Sequence of chain A:
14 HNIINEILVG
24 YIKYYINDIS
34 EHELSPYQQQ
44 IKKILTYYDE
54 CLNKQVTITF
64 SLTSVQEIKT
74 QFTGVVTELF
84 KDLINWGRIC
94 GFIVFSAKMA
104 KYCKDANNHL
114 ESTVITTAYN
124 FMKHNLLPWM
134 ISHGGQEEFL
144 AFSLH

Sequence of chain B:
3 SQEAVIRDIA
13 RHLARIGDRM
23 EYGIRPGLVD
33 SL

Contacts between the two chains:
Residue L55 in chain A contacts residue H14 in chain B (closest heavy-atom distance 4.0 Å).
Residue G90 in chain A interacts with residue E23 in chain B (closest heavy-atom distance 3.2 Å).
Residue F98 in chain A contacts residue L15 in chain B (closest heavy-atom distance 4.0 Å).
Residue Q58 in chain A interacts with residue H14 in chain B (closest heavy-atom distance 4.5 Å).
Residue V59 in chain A interacts with residue H14 in chain B (closest heavy-atom distance 3.4 Å).
Residue L82 in chain A is in contact with residue L15 in chain B (closest heavy-atom distance 4.0 Å).
Residue Y50 in chain A contacts residue M22 in chain B (closest heavy-atom distance 4.2 Å).
Residue E81 in chain A is in contact with residue R9 in chain B (closest heavy-atom distance 3.4 Å).
Residue Y51 in chain A is in contact with residue A16 in chain B (closest heavy-atom distance 4.6 Å).
Residue G77 in chain A contacts residue I8 in chain B (closest heavy-atom distance 3.5 Å).
Residue F145 in chain A is in contact with residue G19 in chain B (closest heavy-atom distance 4.8 Å).
Residue L86 in chain A is in contact with residue Y24 in chain B (closest heavy-atom distance 3.4 Å).
Residue G94 in chain A interacts with residue L15 in chain B (closest heavy-atom distance 3.8 Å).
Residue Q74 in chain A interacts with residue Q4 in chain B (closest heavy-atom distance 3.9 Å).
Residue R91 in chain A is in contact with residue A16 in chain B (closest heavy-atom distance 4.0 Å).
Residue V78 in chain A contacts residue A12 in chain B (closest heavy-atom distance 3.6 Å).
Residue G90 in chain A is in contact with residue L15 in chain B (closest heavy-atom distance 4.7 Å).
Residue Q74 in chain A interacts with residue I8 in chain B (closest heavy-atom distance 4.0 Å).
Residue N88 in chain A interacts with residue E23 in chain B (closest heavy-atom distance 3.5 Å).
Residue Y51 in chain A interacts with residue G19 in chain B (closest heavy-atom distance 3.8 Å).
Residue N88 in chain A interacts with residue G19 in chain B (closest heavy-atom distance 4.3 Å).
Residue R91 in chain A contacts residue D20 in chain B (closest heavy-atom distance 3.0 Å).
Residue I47 in chain A is in contact with residue M22 in chain B (closest heavy-atom distance 3.5 Å).
Residue V78 in chain A is in contact with residue L15 in chain B (closest heavy-atom distance 3.6 Å).
Residue W89 in chain A interacts with residue E23 in chain B (closest heavy-atom distance 3.8 Å).
Residue G90 in chain A interacts with residue D20 in chain B (closest heavy-atom distance 4.9 Å).
Residue C54 in chain A contacts residue I18 in chain B (closest heavy-atom distance 4.1 Å).
Residue V78 in chain A is in contact with residue I11 in chain B (closest heavy-atom distance 3.8 Å).
Residue G90 in chain A is in contact with residue G19 in chain B (closest heavy-atom distance 3.3 Å).
Residue F145 in chain A is in contact with residue E23 in chain B (closest heavy-atom distance 3.6 Å).
Residue Y51 in chain A contacts residue H14 in chain B (closest heavy-atom distance 4.3 Å).
Residue R91 in chain A interacts with residue L15 in chain B (closest heavy-atom distance 4.8 Å).
Residue T73 in chain A contacts residue I8 in chain B (closest heavy-atom distance 4.7 Å).
Residue N88 in chain A interacts with residue D20 in chain B (closest heavy-atom distance 2.9 Å).
Residue Q58 in chain A interacts with residue I18 in chain B (closest heavy-atom distance 3.5 Å).
Residue Q58 in chain A interacts with residue R13 in chain B (closest heavy-atom distance 4.9 Å).
Residue L55 in chain A is in contact with residue L15 in chain B (closest heavy-atom distance 3.9 Å).
Residue Y51 in chain A contacts residue L15 in chain B (closest heavy-atom distance 2.7 Å).
Residue I61 in chain A is in contact with residue I11 in chain B (closest heavy-atom distance 3.9 Å).
Residue N88 in chain A contacts residue Y24 in chain B (closest heavy-atom distance 3.6 Å).
Residue L82 in chain A contacts residue A12 in chain B (closest heavy-atom distance 4.2 Å).
Residue L55 in chain A contacts residue I18 in chain B (closest heavy-atom distance 3.6 Å).
Residue V78 in chain A contacts residue I8 in chain B (closest heavy-atom distance 3.7 Å).
Residue L82 in chain A is in contact with residue A16 in chain B (closest heavy-atom distance 3.7 Å).
Residue F145 in chain A contacts residue M22 in chain B (closest heavy-atom distance 3.5 Å).
Residue F98 in chain A is in contact with residue I11 in chain B (closest heavy-atom distance 4.1 Å).
Residue C93 in chain A contacts residue M22 in chain B (closest heavy-atom distance 4.1 Å).
Residue E81 in chain A is in contact with residue A12 in chain B (closest heavy-atom distance 4.0 Å).
Residue R91 in chain A is in contact with residue G19 in chain B (closest heavy-atom distance 4.2 Å).
Residue Y51 in chain A is in contact with residue M22 in chain B (closest heavy-atom distance 3.7 Å).
Residue Y51 in chain A interacts with residue I18 in chain B (closest heavy-atom distance 3.6 Å).

The following describes two proteins that form a bound complex.